This data describes a binding interaction between two proteins.

Sequence of chain A:
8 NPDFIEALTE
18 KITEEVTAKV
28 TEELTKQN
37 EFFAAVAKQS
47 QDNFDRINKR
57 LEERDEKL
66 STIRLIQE

Contacts between the two chains:
Residue L31 in chain A interacts with residue Q34 in chain B (closest heavy-atom distance 2.9 Å).
Residue T24 in chain A contacts residue K26 in chain B (closest heavy-atom distance 3.1 Å).
Residue N35 in chain A interacts with residue F38 in chain B (closest heavy-atom distance 3.4 Å).
Residue D61 in chain A interacts with residue R56 in chain B (closest heavy-atom distance 3.7 Å).
Residue V27 in chain A interacts with residue L31 in chain B (closest heavy-atom distance 4.0 Å).
Residue Q72 in chain A is in contact with residue I71 in chain B (closest heavy-atom distance 3.7 Å).
Residue T28 in chain A contacts residue L31 in chain B (closest heavy-atom distance 3.8 Å).
Residue D61 in chain A interacts with residue R60 in chain B (closest heavy-atom distance 2.5 Å).
Residue I12 in chain A contacts residue F11 in chain B (closest heavy-atom distance 3.1 Å).
Residue L31 in chain A contacts residue N35 in chain B (closest heavy-atom distance 3.8 Å).
Residue R60 in chain A interacts with residue R60 in chain B (closest heavy-atom distance 4.1 Å).
Residue T16 in chain A contacts residue L15 in chain B (closest heavy-atom distance 4.0 Å).
Residue F50 in chain A contacts residue I53 in chain B (closest heavy-atom distance 3.6 Å).
Residue I12 in chain A contacts residue K18 in chain B (closest heavy-atom distance 4.5 Å).
Residue T32 in chain A is in contact with residue Q34 in chain B (closest heavy-atom distance 2.7 Å).
Residue Q47 in chain A is in contact with residue R52 in chain B (closest heavy-atom distance 3.2 Å).
Residue N35 in chain A interacts with residue Q34 in chain B (closest heavy-atom distance 4.0 Å).
Residue T24 in chain A is in contact with residue E30 in chain B (closest heavy-atom distance 4.0 Å).
Residue V23 in chain A is in contact with residue V27 in chain B (closest heavy-atom distance 4.1 Å).
Residue I68 in chain A contacts residue Q72 in chain B (closest heavy-atom distance 4.3 Å).
Residue I71 in chain A is in contact with residue Q72 in chain B (closest heavy-atom distance 3.9 Å).
Residue V23 in chain A interacts with residue V23 in chain B (closest heavy-atom distance 3.9 Å).
Residue T24 in chain A is in contact with residue V27 in chain B (closest heavy-atom distance 4.0 Å).
Residue A43 in chain A interacts with residue Q45 in chain B (closest heavy-atom distance 3.3 Å).
Residue T28 in chain A is in contact with residue E30 in chain B (closest heavy-atom distance 3.3 Å).
Residue F38 in chain A contacts residue F38 in chain B (closest heavy-atom distance 3.4 Å).
Residue I68 in chain A is in contact with residue T67 in chain B (closest heavy-atom distance 4.3 Å).
Residue I19 in chain A interacts with residue I19 in chain B (closest heavy-atom distance 3.4 Å).
Residue F11 in chain A interacts with residue F11 in chain B (closest heavy-atom distance 3.9 Å).
Residue L57 in chain A interacts with residue L57 in chain B (closest heavy-atom distance 4.0 Å).
Residue T16 in chain A is in contact with residue I19 in chain B (closest heavy-atom distance 3.8 Å).
Residue F38 in chain A contacts residue V42 in chain B (closest heavy-atom distance 4.4 Å).
Residue F50 in chain A is in contact with residue R52 in chain B (closest heavy-atom distance 3.1 Å).
Residue L15 in chain A contacts residue L15 in chain B (closest heavy-atom distance 4.1 Å).
Residue T20 in chain A interacts with residue K26 in chain B (closest heavy-atom distance 3.3 Å).
Residue F39 in chain A is in contact with residue V42 in chain B (closest heavy-atom distance 4.2 Å).
Residue I53 in chain A interacts with residue I53 in chain B (closest heavy-atom distance 3.8 Å).
Residue F39 in chain A is in contact with residue A41 in chain B (closest heavy-atom distance 3.2 Å).
Residue N54 in chain A contacts residue R56 in chain B (closest heavy-atom distance 2.7 Å).
Residue I68 in chain A interacts with residue I68 in chain B (closest heavy-atom distance 3.8 Å).
Residue S46 in chain A contacts residue N49 in chain B (closest heavy-atom distance 3.0 Å).
Residue L64 in chain A contacts residue L64 in chain B (closest heavy-atom distance 3.5 Å).
Residue F50 in chain A contacts residue N49 in chain B (closest heavy-atom distance 4.3 Å).
Residue I12 in chain A interacts with residue L15 in chain B (closest heavy-atom distance 3.7 Å).
Residue N35 in chain A is in contact with residue N35 in chain B (closest heavy-atom distance 4.3 Å).
Residue T28 in chain A is in contact with residue Q34 in chain B (closest heavy-atom distance 3.3 Å).
Residue F39 in chain A interacts with residue Q45 in chain B (closest heavy-atom distance 3.6 Å).
Residue F39 in chain A contacts residue F38 in chain B (closest heavy-atom distance 4.5 Å).
Residue I19 in chain A is in contact with residue V23 in chain B (closest heavy-atom distance 4.2 Å).
Residue E58 in chain A is in contact with residue R56 in chain B (closest heavy-atom distance 3.5 Å).
Residue I68 in chain A contacts residue I71 in chain B (closest heavy-atom distance 3.8 Å).
Residue L57 in chain A interacts with residue R56 in chain B (closest heavy-atom distance 4.0 Å).
Residue L57 in chain A contacts residue R60 in chain B (closest heavy-atom distance 3.5 Å).
Residue T16 in chain A is in contact with residue E22 in chain B (closest heavy-atom distance 3.5 Å).
Residue L31 in chain A contacts residue L31 in chain B (closest heavy-atom distance 4.0 Å).
Residue T20 in chain A interacts with residue E22 in chain B (closest heavy-atom distance 3.5 Å).
Residue V42 in chain A interacts with residue Q45 in chain B (closest heavy-atom distance 3.0 Å).
Residue T20 in chain A contacts residue V23 in chain B (closest heavy-atom distance 3.7 Å).
Residue T16 in chain A contacts residue K18 in chain B (closest heavy-atom distance 3.6 Å).
Residue I12 in chain A is in contact with residue A14 in chain B (closest heavy-atom distance 4.4 Å).

Sequence of chain B:
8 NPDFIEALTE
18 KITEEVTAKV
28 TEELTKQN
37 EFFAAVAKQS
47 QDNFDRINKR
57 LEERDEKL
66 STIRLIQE